This data describes a binding interaction between two proteins.

Sequence of the first protein:
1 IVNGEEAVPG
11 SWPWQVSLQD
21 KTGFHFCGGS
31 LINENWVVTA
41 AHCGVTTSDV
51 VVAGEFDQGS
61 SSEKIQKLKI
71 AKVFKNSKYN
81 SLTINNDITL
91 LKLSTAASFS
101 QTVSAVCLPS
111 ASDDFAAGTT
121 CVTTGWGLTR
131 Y

Sequence of the second protein:
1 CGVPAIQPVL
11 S

Residue-level contacts at the interface:
Residue Q101 in the first protein is in contact with residue I6 in the second protein (closest heavy-atom distance 3.5 Å).
Residue E5 in the first protein interacts with residue L10 in the second protein (closest heavy-atom distance 3.6 Å).
Residue V122 in the first protein contacts residue L10 in the second protein (closest heavy-atom distance 3.4 Å).
Residue V8 in the first protein interacts with residue P8 in the second protein (closest heavy-atom distance 4.9 Å).
Residue E5 in the first protein interacts with residue S11 in the second protein (closest heavy-atom distance 4.5 Å).
Residue A105 in the first protein is in contact with residue G2 in the second protein (closest heavy-atom distance 2.9 Å).
Residue W14 in the first protein contacts residue V3 in the second protein (closest heavy-atom distance 4.5 Å).
Residue W12 in the first protein interacts with residue L10 in the second protein (closest heavy-atom distance 4.9 Å).
Residue C107 in the first protein interacts with residue C1 in the second protein (closest heavy-atom distance 2.0 Å).
Residue C107 in the first protein is in contact with residue G2 in the second protein (closest heavy-atom distance 3.5 Å).
Residue W14 in the first protein interacts with residue G2 in the second protein (closest heavy-atom distance 4.0 Å).
Residue G10 in the first protein contacts residue I6 in the second protein (closest heavy-atom distance 4.0 Å).
Residue V106 in the first protein interacts with residue C1 in the second protein (closest heavy-atom distance 3.7 Å).
Residue V8 in the first protein is in contact with residue V9 in the second protein (closest heavy-atom distance 3.6 Å).
Residue P9 in the first protein is in contact with residue I6 in the second protein (closest heavy-atom distance 3.9 Å).
Residue V8 in the first protein is in contact with residue Q7 in the second protein (closest heavy-atom distance 4.3 Å).
Residue E5 in the first protein interacts with residue V9 in the second protein (closest heavy-atom distance 3.4 Å).
Residue T102 in the first protein is in contact with residue I6 in the second protein (closest heavy-atom distance 3.8 Å).
Residue S11 in the first protein contacts residue I6 in the second protein (closest heavy-atom distance 3.4 Å).
Residue S11 in the first protein contacts residue V9 in the second protein (closest heavy-atom distance 4.9 Å).
Residue S104 in the first protein interacts with residue P4 in the second protein (closest heavy-atom distance 4.7 Å).
Residue V8 in the first protein interacts with residue I6 in the second protein (closest heavy-atom distance 3.9 Å).
Residue Q101 in the first protein contacts residue A5 in the second protein (closest heavy-atom distance 3.5 Å).
Residue S11 in the first protein contacts residue P4 in the second protein (closest heavy-atom distance 3.6 Å).
Residue V106 in the first protein contacts residue G2 in the second protein (closest heavy-atom distance 4.1 Å).
Residue P13 in the first protein contacts residue P4 in the second protein (closest heavy-atom distance 3.5 Å).
Residue S11 in the first protein contacts residue P8 in the second protein (closest heavy-atom distance 3.6 Å).
Residue S11 in the first protein contacts residue Q7 in the second protein (closest heavy-atom distance 3.9 Å).
Residue A105 in the first protein contacts residue C1 in the second protein (closest heavy-atom distance 3.4 Å).
Residue P13 in the first protein is in contact with residue A5 in the second protein (closest heavy-atom distance 4.9 Å).
Residue W12 in the first protein contacts residue P8 in the second protein (closest heavy-atom distance 3.5 Å).
Residue A105 in the first protein contacts residue V3 in the second protein (closest heavy-atom distance 4.9 Å).
Residue W14 in the first protein contacts residue P4 in the second protein (closest heavy-atom distance 3.9 Å).
Residue S104 in the first protein interacts with residue V3 in the second protein (closest heavy-atom distance 4.8 Å).
Residue L108 in the first protein interacts with residue C1 in the second protein (closest heavy-atom distance 4.9 Å).